Residue-level contacts at the interface:
Residue W169 in protein 1 contacts residue T447 in protein 2 (closest heavy-atom distance 3.4 Å).
Residue H116 in protein 1 interacts with residue G461 in protein 2 (closest heavy-atom distance 3.4 Å).
Residue F190 in protein 1 interacts with residue A435 in protein 2 (closest heavy-atom distance 3.2 Å).
Residue F1 in protein 1 contacts residue Q43 in protein 2 (closest heavy-atom distance 3.4 Å).
Residue L28 in protein 1 contacts residue A12 in protein 2 (closest heavy-atom distance 3.4 Å).
Residue I62 in protein 1 is in contact with residue Y29 in protein 2 (closest heavy-atom distance 3.2 Å).
Residue I207 in protein 1 is in contact with residue A77 in protein 2 (closest heavy-atom distance 2.8 Å).
Residue E166 in protein 1 interacts with residue S444 in protein 2 (closest heavy-atom distance 3.3 Å).
Residue V209 in protein 1 is in contact with residue S75 in protein 2 (closest heavy-atom distance 3.3 Å).
Residue D178 in protein 1 interacts with residue K419 in protein 2 (closest heavy-atom distance 2.9 Å).
Residue E67 in protein 1 is in contact with residue Y29 in protein 2 (closest heavy-atom distance 2.7 Å).
Residue H116 in protein 1 contacts residue Q462 in protein 2 (closest heavy-atom distance 3.0 Å).
Residue Y45 in protein 1 interacts with residue K22 in protein 2 (closest heavy-atom distance 2.8 Å).
Residue F111 in protein 1 interacts with residue S467 in protein 2 (closest heavy-atom distance 3.3 Å).
Residue S113 in protein 1 contacts residue D470 in protein 2 (closest heavy-atom distance 3.4 Å).
Residue Y50 in protein 1 contacts residue F430 in protein 2 (closest heavy-atom distance 3.4 Å).
Residue S205 in protein 1 interacts with residue A77 in protein 2 (closest heavy-atom distance 3.4 Å).
Residue G69 in protein 1 contacts residue Y29 in protein 2 (closest heavy-atom distance 3.4 Å).
Residue R155 in protein 1 is in contact with residue E442 in protein 2 (closest heavy-atom distance 2.7 Å).
Residue S205 in protein 1 interacts with residue Q78 in protein 2 (closest heavy-atom distance 2.6 Å).
Residue S2 in protein 1 interacts with residue K39 in protein 2 (closest heavy-atom distance 3.3 Å).
Residue Y50 in protein 1 is in contact with residue S432 in protein 2 (closest heavy-atom distance 3.1 Å).
Residue S113 in protein 1 contacts residue P468 in protein 2 (closest heavy-atom distance 2.8 Å).
Residue S205 in protein 1 is in contact with residue D80 in protein 2 (closest heavy-atom distance 2.7 Å).
Residue H116 in protein 1 is in contact with residue V471 in protein 2 (closest heavy-atom distance 3.4 Å).
Residue E206 in protein 1 interacts with residue Q78 in protein 2 (closest heavy-atom distance 3.2 Å).
Residue A7 in protein 1 contacts residue K30 in protein 2 (closest heavy-atom distance 2.7 Å).
Residue F35 in protein 1 interacts with residue Y29 in protein 2 (closest heavy-atom distance 3.4 Å).
Residue F51 in protein 1 contacts residue P429 in protein 2 (closest heavy-atom distance 2.8 Å).
Residue E206 in protein 1 contacts residue V76 in protein 2 (closest heavy-atom distance 3.4 Å).
Residue Y11 in protein 1 contacts residue F26 in protein 2 (closest heavy-atom distance 3.4 Å).
Residue K312 in protein 1 interacts with residue V135 in protein 2 (closest heavy-atom distance 3.2 Å).
Residue M189 in protein 1 contacts residue L431 in protein 2 (closest heavy-atom distance 3.4 Å).
Residue M32 in protein 1 contacts residue Y23 in protein 2 (closest heavy-atom distance 3.3 Å).
Residue L162 in protein 1 is in contact with residue E442 in protein 2 (closest heavy-atom distance 3.1 Å).
Residue A7 in protein 1 is in contact with residue A12 in protein 2 (closest heavy-atom distance 3.3 Å).
Residue I207 in protein 1 interacts with residue V76 in protein 2 (closest heavy-atom distance 3.2 Å).
Residue P64 in protein 1 is in contact with residue Y29 in protein 2 (closest heavy-atom distance 3.4 Å).
Residue N120 in protein 1 contacts residue H439 in protein 2 (closest heavy-atom distance 3.4 Å).
Residue S2 in protein 1 contacts residue Q43 in protein 2 (closest heavy-atom distance 3.2 Å).
Residue Y61 in protein 1 contacts residue A435 in protein 2 (closest heavy-atom distance 2.7 Å).
Residue M182 in protein 1 is in contact with residue W425 in protein 2 (closest heavy-atom distance 3.4 Å).
Residue N114 in protein 1 interacts with residue S467 in protein 2 (closest heavy-atom distance 2.8 Å).
Residue N114 in protein 1 contacts residue F469 in protein 2 (closest heavy-atom distance 3.2 Å).
Residue T119 in protein 1 contacts residue I436 in protein 2 (closest heavy-atom distance 3.4 Å).
Residue K152 in protein 1 is in contact with residue R459 in protein 2 (closest heavy-atom distance 3.4 Å).
Residue T52 in protein 1 contacts residue S432 in protein 2 (closest heavy-atom distance 3.2 Å).
Residue H116 in protein 1 is in contact with residue P92 in protein 2 (closest heavy-atom distance 3.4 Å).
Residue T119 in protein 1 contacts residue L437 in protein 2 (closest heavy-atom distance 3.2 Å).
Residue N120 in protein 1 interacts with residue L437 in protein 2 (closest heavy-atom distance 2.8 Å).
Residue N120 in protein 1 contacts residue P438 in protein 2 (closest heavy-atom distance 3.4 Å).
Residue I62 in protein 1 is in contact with residue P433 in protein 2 (closest heavy-atom distance 3.5 Å).
Residue F1 in protein 1 interacts with residue S38 in protein 2 (closest heavy-atom distance 2.9 Å).
Residue L179 in protein 1 interacts with residue K446 in protein 2 (closest heavy-atom distance 3.3 Å).
Residue E206 in protein 1 interacts with residue R459 in protein 2 (closest heavy-atom distance 3.3 Å).
Residue M182 in protein 1 interacts with residue F445 in protein 2 (closest heavy-atom distance 3.1 Å).
Residue Y41 in protein 1 is in contact with residue T177 in protein 2 (closest heavy-atom distance 3.0 Å).
Residue K304 in protein 1 is in contact with residue T67 in protein 2 (closest heavy-atom distance 3.4 Å).
Residue K161 in protein 1 interacts with residue G147 in protein 2 (closest heavy-atom distance 3.0 Å).
Residue M32 in protein 1 interacts with residue F26 in protein 2 (closest heavy-atom distance 3.3 Å).

Sequence of protein 2:
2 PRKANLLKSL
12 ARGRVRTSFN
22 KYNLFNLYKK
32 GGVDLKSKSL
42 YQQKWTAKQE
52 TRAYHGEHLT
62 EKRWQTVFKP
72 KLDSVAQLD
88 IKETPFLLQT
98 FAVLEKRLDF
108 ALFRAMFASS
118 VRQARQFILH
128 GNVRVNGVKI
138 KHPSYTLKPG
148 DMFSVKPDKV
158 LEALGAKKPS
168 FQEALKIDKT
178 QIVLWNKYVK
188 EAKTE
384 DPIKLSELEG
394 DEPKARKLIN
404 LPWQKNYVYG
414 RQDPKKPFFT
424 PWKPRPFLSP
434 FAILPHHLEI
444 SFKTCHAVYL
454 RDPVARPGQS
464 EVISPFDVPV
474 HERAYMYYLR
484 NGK

Sequence of protein 1:
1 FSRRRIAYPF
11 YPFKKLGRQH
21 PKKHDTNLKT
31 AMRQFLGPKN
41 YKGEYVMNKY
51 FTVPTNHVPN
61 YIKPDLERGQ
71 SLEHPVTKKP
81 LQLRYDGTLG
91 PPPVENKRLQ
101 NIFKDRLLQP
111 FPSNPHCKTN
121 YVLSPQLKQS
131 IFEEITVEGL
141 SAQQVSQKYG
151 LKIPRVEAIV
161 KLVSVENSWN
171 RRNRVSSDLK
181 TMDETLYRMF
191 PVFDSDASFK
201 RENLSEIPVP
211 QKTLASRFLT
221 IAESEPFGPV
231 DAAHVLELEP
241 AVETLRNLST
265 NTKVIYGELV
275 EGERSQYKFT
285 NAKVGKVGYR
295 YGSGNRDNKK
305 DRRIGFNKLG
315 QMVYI

These two protein chains interact to form a complex.